Sequence of protein 2:
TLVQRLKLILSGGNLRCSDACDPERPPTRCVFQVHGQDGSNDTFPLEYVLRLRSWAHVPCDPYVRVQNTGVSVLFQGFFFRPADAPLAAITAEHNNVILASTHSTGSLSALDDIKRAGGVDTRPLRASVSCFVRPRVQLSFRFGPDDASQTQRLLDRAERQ

Sequence of protein 1:
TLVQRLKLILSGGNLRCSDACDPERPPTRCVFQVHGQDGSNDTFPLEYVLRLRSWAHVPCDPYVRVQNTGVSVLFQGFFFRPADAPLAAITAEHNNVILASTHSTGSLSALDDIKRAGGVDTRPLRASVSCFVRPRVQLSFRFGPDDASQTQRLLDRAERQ

This data describes a binding interaction between two proteins.

Residue-level contacts at the interface:
Residue D22 in protein 2 interacts with residue D22 in protein 1 (closest heavy-atom distance 2.2 Å).
Residue D22 in protein 2 is in contact with residue S21 in protein 1 (closest heavy-atom distance 5.0 Å).
Residue S21 in protein 2 interacts with residue D22 in protein 1 (closest heavy-atom distance 4.9 Å).